Sequence of chain B:
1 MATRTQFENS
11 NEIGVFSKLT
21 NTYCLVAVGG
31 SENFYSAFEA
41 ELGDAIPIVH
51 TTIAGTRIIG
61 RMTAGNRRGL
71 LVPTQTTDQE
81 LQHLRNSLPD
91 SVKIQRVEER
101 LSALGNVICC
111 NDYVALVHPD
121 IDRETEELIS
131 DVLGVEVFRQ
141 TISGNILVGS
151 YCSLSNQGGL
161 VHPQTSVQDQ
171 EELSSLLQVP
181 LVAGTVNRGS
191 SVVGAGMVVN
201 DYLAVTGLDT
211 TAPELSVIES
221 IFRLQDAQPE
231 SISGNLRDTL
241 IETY

Contacts between the two chains:
Residue N251 in chain A contacts residue H118 in chain B (closest heavy-atom distance 4.0 Å).
Residue N251 in chain A interacts with residue D120 in chain B (closest heavy-atom distance 2.6 Å).
Residue L252 in chain A contacts residue H118 in chain B (closest heavy-atom distance 4.2 Å).
Residue N251 in chain A contacts residue I146 in chain B (closest heavy-atom distance 3.5 Å).
Residue L252 in chain A contacts residue I121 in chain B (closest heavy-atom distance 4.9 Å).
Residue L252 in chain A interacts with residue L101 in chain B (closest heavy-atom distance 3.6 Å).
Residue L252 in chain A contacts residue D120 in chain B (closest heavy-atom distance 3.3 Å).

The following describes two proteins that form a bound complex.

Sequence of chain A:
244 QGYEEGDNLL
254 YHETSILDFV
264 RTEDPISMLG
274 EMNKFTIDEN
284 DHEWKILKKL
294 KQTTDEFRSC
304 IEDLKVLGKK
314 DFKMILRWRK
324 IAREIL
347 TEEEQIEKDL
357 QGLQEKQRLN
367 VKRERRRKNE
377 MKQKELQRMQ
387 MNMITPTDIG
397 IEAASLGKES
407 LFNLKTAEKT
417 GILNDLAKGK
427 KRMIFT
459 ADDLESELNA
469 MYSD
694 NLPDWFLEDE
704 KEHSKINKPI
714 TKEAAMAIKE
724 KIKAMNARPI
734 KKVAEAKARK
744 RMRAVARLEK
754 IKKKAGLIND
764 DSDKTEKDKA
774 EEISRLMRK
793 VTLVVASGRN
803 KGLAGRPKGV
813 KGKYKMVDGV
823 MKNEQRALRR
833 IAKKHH